The following describes two proteins that form a bound complex.

Residue-level contacts at the interface:
Residue K291 in chain B interacts with residue A126 in chain A (closest heavy-atom distance 4.1 Å).
Residue M288 in chain B is in contact with residue A126 in chain A (closest heavy-atom distance 3.3 Å).
Residue Q287 in chain B interacts with residue A126 in chain A (closest heavy-atom distance 3.2 Å).
Residue S227 in chain B interacts with residue T123 in chain A (closest heavy-atom distance 4.8 Å).
Residue M288 in chain B interacts with residue L125 in chain A (closest heavy-atom distance 3.2 Å).
Residue L289 in chain B interacts with residue A126 in chain A (closest heavy-atom distance 3.7 Å).
Residue N177 in chain B contacts residue V84 in chain A (closest heavy-atom distance 3.7 Å).
Residue R120 in chain B is in contact with residue I83 in chain A (closest heavy-atom distance 3.9 Å).
Residue R120 in chain B contacts residue H82 in chain A (closest heavy-atom distance 3.3 Å).
Residue T230 in chain B interacts with residue T123 in chain A (closest heavy-atom distance 5.0 Å).
Residue K291 in chain B interacts with residue V75 in chain A (closest heavy-atom distance 3.7 Å).
Residue L289 in chain B is in contact with residue L125 in chain A (closest heavy-atom distance 4.6 Å).
Residue N226 in chain B is in contact with residue G124 in chain A (closest heavy-atom distance 3.6 Å).
Residue M288 in chain B contacts residue G124 in chain A (closest heavy-atom distance 3.2 Å).
Residue I178 in chain B contacts residue L122 in chain A (closest heavy-atom distance 4.3 Å).
Residue Q287 in chain B interacts with residue L125 in chain A (closest heavy-atom distance 4.8 Å).
Residue N226 in chain B interacts with residue T123 in chain A (closest heavy-atom distance 3.5 Å).
Residue N177 in chain B contacts residue I80 in chain A (closest heavy-atom distance 4.5 Å).

Sequence of chain B:
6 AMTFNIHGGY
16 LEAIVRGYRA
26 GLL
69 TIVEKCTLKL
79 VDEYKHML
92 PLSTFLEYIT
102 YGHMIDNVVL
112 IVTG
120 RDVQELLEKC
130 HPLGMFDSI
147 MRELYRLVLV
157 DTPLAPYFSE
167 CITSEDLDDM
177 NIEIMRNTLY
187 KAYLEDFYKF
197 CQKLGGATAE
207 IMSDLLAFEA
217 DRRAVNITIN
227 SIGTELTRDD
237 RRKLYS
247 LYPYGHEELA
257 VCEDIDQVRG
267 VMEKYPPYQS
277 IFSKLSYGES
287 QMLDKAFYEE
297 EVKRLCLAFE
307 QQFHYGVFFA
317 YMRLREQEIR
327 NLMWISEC

Sequence of chain A:
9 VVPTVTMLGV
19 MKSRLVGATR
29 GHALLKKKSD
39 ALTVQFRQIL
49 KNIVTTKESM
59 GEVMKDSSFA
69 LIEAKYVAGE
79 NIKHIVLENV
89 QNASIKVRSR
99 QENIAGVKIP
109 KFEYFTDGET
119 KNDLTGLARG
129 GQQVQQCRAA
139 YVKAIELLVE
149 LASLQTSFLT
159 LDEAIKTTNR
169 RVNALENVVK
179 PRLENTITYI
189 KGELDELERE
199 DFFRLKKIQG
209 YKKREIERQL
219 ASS